Sequence of the first protein:
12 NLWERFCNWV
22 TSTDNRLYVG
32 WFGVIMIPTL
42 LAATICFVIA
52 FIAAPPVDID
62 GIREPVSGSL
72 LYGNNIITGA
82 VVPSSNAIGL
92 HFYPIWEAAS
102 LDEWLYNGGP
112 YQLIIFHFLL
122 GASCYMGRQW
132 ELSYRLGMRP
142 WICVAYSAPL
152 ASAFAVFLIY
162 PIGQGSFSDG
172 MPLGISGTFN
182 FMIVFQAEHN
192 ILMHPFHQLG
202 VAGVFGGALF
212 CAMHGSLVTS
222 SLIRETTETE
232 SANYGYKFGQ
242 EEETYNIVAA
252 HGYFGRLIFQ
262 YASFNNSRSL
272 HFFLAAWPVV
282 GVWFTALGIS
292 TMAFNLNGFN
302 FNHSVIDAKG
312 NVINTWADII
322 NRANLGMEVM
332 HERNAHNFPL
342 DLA

Sequence of the second protein:
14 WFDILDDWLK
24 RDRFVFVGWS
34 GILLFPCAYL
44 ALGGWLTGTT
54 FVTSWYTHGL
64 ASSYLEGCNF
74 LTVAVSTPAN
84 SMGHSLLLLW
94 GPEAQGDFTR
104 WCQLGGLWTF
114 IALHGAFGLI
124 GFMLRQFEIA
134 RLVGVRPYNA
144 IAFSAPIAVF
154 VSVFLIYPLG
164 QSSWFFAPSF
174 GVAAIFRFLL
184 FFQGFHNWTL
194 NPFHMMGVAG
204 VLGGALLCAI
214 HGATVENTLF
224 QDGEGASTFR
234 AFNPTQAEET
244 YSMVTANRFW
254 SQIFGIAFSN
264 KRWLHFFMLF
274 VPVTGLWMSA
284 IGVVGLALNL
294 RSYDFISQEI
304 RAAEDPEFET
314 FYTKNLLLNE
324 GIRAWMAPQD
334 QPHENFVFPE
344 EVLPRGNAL

These two protein chains interact to form a complex.

Interface contacts:
Residue F298 in the second protein contacts residue N76 in the first protein (closest heavy-atom distance 2.7 Å).
Residue F232 in the second protein interacts with residue R269 in the first protein (closest heavy-atom distance 2.5 Å).
Residue L63 in the second protein interacts with residue W317 in the first protein (closest heavy-atom distance 3.0 Å).
Residue S79 in the second protein is in contact with residue W317 in the first protein (closest heavy-atom distance 2.8 Å).
Residue N72 in the second protein contacts residue F302 in the first protein (closest heavy-atom distance 3.2 Å).
Residue N142 in the second protein is in contact with residue L218 in the first protein (closest heavy-atom distance 2.8 Å).
Residue F223 in the second protein is in contact with residue F239 in the first protein (closest heavy-atom distance 2.9 Å).
Residue Q129 in the second protein is in contact with residue Y254 in the first protein (closest heavy-atom distance 2.9 Å).
Residue R251 in the second protein contacts residue T24 in the first protein (closest heavy-atom distance 2.5 Å).
Residue R265 in the second protein is in contact with residue Y235 in the first protein (closest heavy-atom distance 2.9 Å).
Residue N220 in the second protein contacts residue P141 in the first protein (closest heavy-atom distance 2.9 Å).
Residue G137 in the second protein is in contact with residue R225 in the first protein (closest heavy-atom distance 3.1 Å).
Residue T248 in the second protein is in contact with residue M139 in the first protein (closest heavy-atom distance 3.0 Å).
Residue R139 in the second protein is in contact with residue E229 in the first protein (closest heavy-atom distance 3.1 Å).
Residue H268 in the second protein is in contact with residue H215 in the first protein (closest heavy-atom distance 3.1 Å).
Residue G324 in the second protein contacts residue G327 in the first protein (closest heavy-atom distance 3.1 Å).
Residue E241 in the second protein is in contact with residue E242 in the first protein (closest heavy-atom distance 3.0 Å).
Residue N142 in the second protein interacts with residue S217 in the first protein (closest heavy-atom distance 2.9 Å).
Residue Q332 in the second protein contacts residue R323 in the first protein (closest heavy-atom distance 2.6 Å).
Residue N220 in the second protein contacts residue W142 in the first protein (closest heavy-atom distance 2.4 Å).
Residue I325 in the second protein interacts with residue M328 in the first protein (closest heavy-atom distance 3.0 Å).
Residue R265 in the second protein interacts with residue N234 in the first protein (closest heavy-atom distance 2.3 Å).
Residue A240 in the second protein contacts residue E242 in the first protein (closest heavy-atom distance 2.7 Å).
Residue F252 in the second protein contacts residue L133 in the first protein (closest heavy-atom distance 3.1 Å).
Residue Y141 in the second protein interacts with residue T220 in the first protein (closest heavy-atom distance 3.2 Å).
Residue S172 in the second protein is in contact with residue W317 in the first protein (closest heavy-atom distance 3.0 Å).
Residue A240 in the second protein interacts with residue E243 in the first protein (closest heavy-atom distance 3.1 Å).
Residue L320 in the second protein is in contact with residue R334 in the first protein (closest heavy-atom distance 2.8 Å).
Residue R265 in the second protein interacts with residue G236 in the first protein (closest heavy-atom distance 3.0 Å).
Residue R128 in the second protein contacts residue R257 in the first protein (closest heavy-atom distance 3.2 Å).
Residue E241 in the second protein interacts with residue F239 in the first protein (closest heavy-atom distance 3.1 Å).
Residue F252 in the second protein contacts residue M139 in the first protein (closest heavy-atom distance 3.1 Å).
Residue L63 in the second protein is in contact with residue N315 in the first protein (closest heavy-atom distance 2.7 Å).
Residue L352 in the second protein interacts with residue P340 in the first protein (closest heavy-atom distance 2.8 Å).
Residue E312 in the second protein is in contact with residue R334 in the first protein (closest heavy-atom distance 2.8 Å).
Residue R139 in the second protein interacts with residue S221 in the first protein (closest heavy-atom distance 2.7 Å).
Residue W328 in the second protein interacts with residue R323 in the first protein (closest heavy-atom distance 3.0 Å).
Residue I132 in the second protein is in contact with residue R257 in the first protein (closest heavy-atom distance 3.2 Å).
Residue Q301 in the second protein interacts with residue G74 in the first protein (closest heavy-atom distance 2.9 Å).
Residue N142 in the second protein contacts residue M214 in the first protein (closest heavy-atom distance 2.7 Å).
Residue T192 in the second protein is in contact with residue F180 in the first protein (closest heavy-atom distance 2.7 Å).
Residue E219 in the second protein is in contact with residue R140 in the first protein (closest heavy-atom distance 3.2 Å).
Residue N220 in the second protein contacts residue R140 in the first protein (closest heavy-atom distance 2.5 Å).
Residue Q255 in the second protein is in contact with residue R129 in the first protein (closest heavy-atom distance 2.5 Å).
Residue S245 in the second protein interacts with residue F239 in the first protein (closest heavy-atom distance 3.1 Å).
Residue G349 in the second protein contacts residue V330 in the first protein (closest heavy-atom distance 3.1 Å).
Residue Q255 in the second protein interacts with residue T24 in the first protein (closest heavy-atom distance 3.2 Å).
Residue E241 in the second protein interacts with residue Q241 in the first protein (closest heavy-atom distance 2.6 Å).
Residue V138 in the second protein interacts with residue S221 in the first protein (closest heavy-atom distance 3.1 Å).
Residue A351 in the second protein interacts with residue P340 in the first protein (closest heavy-atom distance 2.9 Å).
Residue R128 in the second protein interacts with residue L258 in the first protein (closest heavy-atom distance 2.4 Å).
Residue H268 in the second protein interacts with residue V219 in the first protein (closest heavy-atom distance 3.1 Å).
Residue R348 in the second protein contacts residue V330 in the first protein (closest heavy-atom distance 2.9 Å).
Residue Y244 in the second protein contacts residue F239 in the first protein (closest heavy-atom distance 3.0 Å).
Residue A64 in the second protein is in contact with residue N315 in the first protein (closest heavy-atom distance 3.0 Å).
Residue D333 in the second protein contacts residue I320 in the first protein (closest heavy-atom distance 2.8 Å).
Residue C211 in the second protein contacts residue L275 in the first protein (closest heavy-atom distance 2.5 Å).
Residue E312 in the second protein contacts residue V67 in the first protein (closest heavy-atom distance 3.2 Å).
Residue L352 in the second protein contacts residue H337 in the first protein (closest heavy-atom distance 3.0 Å).
Residue M271 in the second protein contacts residue C212 in the first protein (closest heavy-atom distance 2.5 Å).